Sequence of chain A:
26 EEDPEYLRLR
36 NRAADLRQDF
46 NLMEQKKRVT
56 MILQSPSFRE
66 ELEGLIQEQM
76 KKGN

Sequence of chain B:
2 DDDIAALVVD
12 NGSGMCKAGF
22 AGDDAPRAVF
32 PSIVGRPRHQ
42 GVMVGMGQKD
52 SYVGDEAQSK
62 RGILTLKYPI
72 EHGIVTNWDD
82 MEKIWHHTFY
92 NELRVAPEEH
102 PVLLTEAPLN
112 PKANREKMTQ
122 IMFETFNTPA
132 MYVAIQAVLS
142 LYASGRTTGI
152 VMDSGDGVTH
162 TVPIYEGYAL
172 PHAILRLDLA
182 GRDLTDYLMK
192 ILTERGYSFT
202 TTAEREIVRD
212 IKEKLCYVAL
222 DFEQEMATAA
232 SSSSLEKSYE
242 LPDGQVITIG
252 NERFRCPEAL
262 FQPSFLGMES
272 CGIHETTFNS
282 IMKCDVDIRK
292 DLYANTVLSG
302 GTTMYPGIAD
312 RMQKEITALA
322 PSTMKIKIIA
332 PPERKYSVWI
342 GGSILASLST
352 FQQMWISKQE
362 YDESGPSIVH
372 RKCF

The following describes two proteins that form a bound complex.

Contacts between the two chains:
Residue R28 in chain B is in contact with residue F45 in chain A (closest heavy-atom distance 4.3 Å).
Residue Q354 in chain B contacts residue M75 in chain A (closest heavy-atom distance 3.3 Å).
Residue D25 in chain B contacts residue M48 in chain A (closest heavy-atom distance 3.2 Å).
Residue G168 in chain B interacts with residue Q74 in chain A (closest heavy-atom distance 3.3 Å).
Residue T351 in chain B contacts residue I71 in chain A (closest heavy-atom distance 3.8 Å).
Residue Y143 in chain B interacts with residue L70 in chain A (closest heavy-atom distance 3.6 Å).
Residue A144 in chain B is in contact with residue R53 in chain A (closest heavy-atom distance 3.8 Å).
Residue P333 in chain B interacts with residue L47 in chain A (closest heavy-atom distance 3.6 Å).
Residue I341 in chain B is in contact with residue M48 in chain A (closest heavy-atom distance 3.9 Å).
Residue D25 in chain B interacts with residue K52 in chain A (closest heavy-atom distance 3.5 Å).
Residue L349 in chain B interacts with residue I71 in chain A (closest heavy-atom distance 4.1 Å).
Residue I341 in chain B interacts with residue R53 in chain A (closest heavy-atom distance 4.3 Å).
Residue P27 in chain B is in contact with residue F45 in chain A (closest heavy-atom distance 3.2 Å).
Residue Y337 in chain B is in contact with residue D44 in chain A (closest heavy-atom distance 3.4 Å).
Residue R147 in chain B interacts with residue F63 in chain A (closest heavy-atom distance 3.9 Å).
Residue F375 in chain B contacts residue N79 in chain A (closest heavy-atom distance 4.1 Å).
Residue G23 in chain B interacts with residue V54 in chain A (closest heavy-atom distance 3.9 Å).
Residue E334 in chain B interacts with residue R53 in chain A (closest heavy-atom distance 2.4 Å).
Residue A26 in chain B is in contact with residue M48 in chain A (closest heavy-atom distance 3.6 Å).
Residue G168 in chain B contacts residue L70 in chain A (closest heavy-atom distance 3.5 Å).
Residue S348 in chain B interacts with residue L58 in chain A (closest heavy-atom distance 3.6 Å).
Residue D24 in chain B contacts residue V54 in chain A (closest heavy-atom distance 3.5 Å).
Residue R372 in chain B is in contact with residue N79 in chain A (closest heavy-atom distance 3.7 Å).
Residue S344 in chain B interacts with residue V54 in chain A (closest heavy-atom distance 3.9 Å).
Residue L349 in chain B interacts with residue L67 in chain A (closest heavy-atom distance 4.1 Å).
Residue Y337 in chain B is in contact with residue L41 in chain A (closest heavy-atom distance 3.3 Å).
Residue T148 in chain B contacts residue L70 in chain A (closest heavy-atom distance 3.7 Å).
Residue E167 in chain B interacts with residue L70 in chain A (closest heavy-atom distance 3.6 Å).
Residue E334 in chain B is in contact with residue K51 in chain A (closest heavy-atom distance 3.3 Å).
Residue T148 in chain B is in contact with residue E66 in chain A (closest heavy-atom distance 4.2 Å).
Residue E334 in chain B interacts with residue M48 in chain A (closest heavy-atom distance 4.1 Å).
Residue V30 in chain B contacts residue L41 in chain A (closest heavy-atom distance 3.9 Å).
Residue M355 in chain B interacts with residue M75 in chain A (closest heavy-atom distance 3.6 Å).
Residue I341 in chain B contacts residue V54 in chain A (closest heavy-atom distance 3.7 Å).
Residue Y169 in chain B interacts with residue Q74 in chain A (closest heavy-atom distance 3.6 Å).
Residue G146 in chain B is in contact with residue I57 in chain A (closest heavy-atom distance 4.3 Å).
Residue D25 in chain B is in contact with residue E49 in chain A (closest heavy-atom distance 4.0 Å).
Residue S350 in chain B interacts with residue E68 in chain A (closest heavy-atom distance 3.3 Å).
Residue R28 in chain B contacts residue R33 in chain A (closest heavy-atom distance 3.6 Å).
Residue T351 in chain B is in contact with residue E68 in chain A (closest heavy-atom distance 2.2 Å).
Residue D25 in chain B is in contact with residue V54 in chain A (closest heavy-atom distance 3.5 Å).
Residue I345 in chain B interacts with residue I57 in chain A (closest heavy-atom distance 3.7 Å).
Residue S348 in chain B contacts residue R64 in chain A (closest heavy-atom distance 3.8 Å).
Residue D25 in chain B is in contact with residue T55 in chain A (closest heavy-atom distance 3.3 Å).
Residue G146 in chain B contacts residue F63 in chain A (closest heavy-atom distance 3.2 Å).
Residue L349 in chain B interacts with residue R64 in chain A (closest heavy-atom distance 3.6 Å).
Residue T351 in chain B interacts with residue Q72 in chain A (closest heavy-atom distance 3.7 Å).
Residue F375 in chain B interacts with residue G78 in chain A (closest heavy-atom distance 3.6 Å).
Residue M355 in chain B interacts with residue I71 in chain A (closest heavy-atom distance 3.9 Å).
Residue Y143 in chain B contacts residue L67 in chain A (closest heavy-atom distance 4.3 Å).
Residue A26 in chain B is in contact with residue E49 in chain A (closest heavy-atom distance 3.8 Å).
Residue P27 in chain B contacts residue M48 in chain A (closest heavy-atom distance 3.7 Å).
Residue Y337 in chain B is in contact with residue M48 in chain A (closest heavy-atom distance 4.3 Å).
Residue P333 in chain B interacts with residue K51 in chain A (closest heavy-atom distance 3.7 Å).
Residue R95 in chain B contacts residue P29 in chain A (closest heavy-atom distance 3.8 Å).
Residue Y169 in chain B contacts residue K77 in chain A (closest heavy-atom distance 2.6 Å).
Residue Q354 in chain B interacts with residue Q72 in chain A (closest heavy-atom distance 3.9 Å).
Residue L346 in chain B is in contact with residue I71 in chain A (closest heavy-atom distance 4.2 Å).
Residue S350 in chain B is in contact with residue R64 in chain A (closest heavy-atom distance 3.8 Å).
Residue I345 in chain B contacts residue V54 in chain A (closest heavy-atom distance 3.8 Å).